Sequence of chain B:
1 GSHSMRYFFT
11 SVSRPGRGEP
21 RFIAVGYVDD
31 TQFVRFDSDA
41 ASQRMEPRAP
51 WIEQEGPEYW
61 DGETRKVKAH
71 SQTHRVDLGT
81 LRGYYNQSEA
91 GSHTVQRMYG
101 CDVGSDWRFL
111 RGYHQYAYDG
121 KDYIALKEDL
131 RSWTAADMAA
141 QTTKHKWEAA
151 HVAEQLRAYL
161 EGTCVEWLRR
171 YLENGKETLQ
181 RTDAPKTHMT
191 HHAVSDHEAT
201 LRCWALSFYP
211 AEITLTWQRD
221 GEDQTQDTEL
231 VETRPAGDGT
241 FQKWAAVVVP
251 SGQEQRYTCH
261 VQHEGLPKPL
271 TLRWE

Sequence of chain A:
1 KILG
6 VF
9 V

These two protein chains interact to form a complex.

Contacts between the two chains:
Residue K66 in chain B interacts with residue K1 in chain A (closest heavy-atom distance 3.9 Å).
Residue Q155 in chain B is in contact with residue G4 in chain A (closest heavy-atom distance 4.8 Å).
Residue K66 in chain B contacts residue I2 in chain A (closest heavy-atom distance 2.9 Å).
Residue F9 in chain B contacts residue I2 in chain A (closest heavy-atom distance 4.2 Å).
Residue L156 in chain B is in contact with residue L3 in chain A (closest heavy-atom distance 3.5 Å).
Residue R97 in chain B contacts residue F7 in chain A (closest heavy-atom distance 3.5 Å).
Residue T73 in chain B interacts with residue V6 in chain A (closest heavy-atom distance 3.5 Å).
Residue Y99 in chain B contacts residue I2 in chain A (closest heavy-atom distance 3.4 Å).
Residue Y159 in chain B contacts residue K1 in chain A (closest heavy-atom distance 2.6 Å).
Residue T143 in chain B interacts with residue V9 in chain A (closest heavy-atom distance 2.8 Å).
Residue K66 in chain B interacts with residue L3 in chain A (closest heavy-atom distance 3.7 Å).
Residue L81 in chain B is in contact with residue V9 in chain A (closest heavy-atom distance 3.9 Å).
Residue T80 in chain B is in contact with residue V9 in chain A (closest heavy-atom distance 3.7 Å).
Residue H114 in chain B interacts with residue F7 in chain A (closest heavy-atom distance 4.2 Å).
Residue K146 in chain B is in contact with residue V9 in chain A (closest heavy-atom distance 3.3 Å).
Residue K66 in chain B contacts residue G4 in chain A (closest heavy-atom distance 3.8 Å).
Residue Y84 in chain B contacts residue V9 in chain A (closest heavy-atom distance 2.5 Å).
Residue Q155 in chain B interacts with residue L3 in chain A (closest heavy-atom distance 4.3 Å).
Residue T163 in chain B contacts residue I2 in chain A (closest heavy-atom distance 5.0 Å).
Residue H70 in chain B contacts residue L3 in chain A (closest heavy-atom distance 3.2 Å).
Residue Y123 in chain B is in contact with residue V9 in chain A (closest heavy-atom distance 4.4 Å).
Residue Y159 in chain B is in contact with residue I2 in chain A (closest heavy-atom distance 3.7 Å).
Residue D77 in chain B interacts with residue V9 in chain A (closest heavy-atom distance 3.2 Å).
Residue Y171 in chain B is in contact with residue K1 in chain A (closest heavy-atom distance 2.8 Å).
Residue Y99 in chain B is in contact with residue L3 in chain A (closest heavy-atom distance 2.9 Å).
Residue Q155 in chain B contacts residue V6 in chain A (closest heavy-atom distance 3.2 Å).
Residue R97 in chain B is in contact with residue L3 in chain A (closest heavy-atom distance 3.6 Å).
Residue T73 in chain B contacts residue F7 in chain A (closest heavy-atom distance 4.2 Å).
Residue T163 in chain B interacts with residue K1 in chain A (closest heavy-atom distance 3.9 Å).
Residue W167 in chain B contacts residue K1 in chain A (closest heavy-atom distance 3.4 Å).
Residue Y116 in chain B is in contact with residue V9 in chain A (closest heavy-atom distance 3.5 Å).
Residue E63 in chain B interacts with residue K1 in chain A (closest heavy-atom distance 3.2 Å).
Residue V152 in chain B interacts with residue F7 in chain A (closest heavy-atom distance 3.3 Å).
Residue M45 in chain B contacts residue I2 in chain A (closest heavy-atom distance 4.0 Å).
Residue W147 in chain B is in contact with residue F7 in chain A (closest heavy-atom distance 3.7 Å).
Residue W147 in chain B contacts residue V9 in chain A (closest heavy-atom distance 3.7 Å).
Residue Y159 in chain B is in contact with residue G4 in chain A (closest heavy-atom distance 4.8 Å).
Residue Y59 in chain B contacts residue K1 in chain A (closest heavy-atom distance 3.6 Å).
Residue Q155 in chain B contacts residue F7 in chain A (closest heavy-atom distance 3.1 Å).
Residue H70 in chain B is in contact with residue I2 in chain A (closest heavy-atom distance 3.8 Å).
Residue L156 in chain B is in contact with residue F7 in chain A (closest heavy-atom distance 3.3 Å).
Residue Y7 in chain B contacts residue I2 in chain A (closest heavy-atom distance 3.2 Å).
Residue Y7 in chain B interacts with residue K1 in chain A (closest heavy-atom distance 3.0 Å).
Residue E63 in chain B is in contact with residue I2 in chain A (closest heavy-atom distance 2.9 Å).
Residue M5 in chain B contacts residue K1 in chain A (closest heavy-atom distance 3.9 Å).
Residue Y159 in chain B is in contact with residue L3 in chain A (closest heavy-atom distance 3.4 Å).
Residue V67 in chain B interacts with residue I2 in chain A (closest heavy-atom distance 3.4 Å).